Residue-level contacts at the interface:
Residue N92 in chain B is in contact with residue F52 in chain A (closest heavy-atom distance 3.5 Å).
Residue N92 in chain B interacts with residue Q50 in chain A (closest heavy-atom distance 4.8 Å).
Residue N92 in chain B is in contact with residue T49 in chain A (closest heavy-atom distance 2.9 Å).
Residue L91 in chain B interacts with residue F52 in chain A (closest heavy-atom distance 3.8 Å).
Residue T93 in chain B contacts residue F52 in chain A (closest heavy-atom distance 4.4 Å).
Residue R30 in chain B interacts with residue D47 in chain A (closest heavy-atom distance 3.5 Å).
Residue R30 in chain B interacts with residue T49 in chain A (closest heavy-atom distance 4.5 Å).
Residue F96 in chain B contacts residue F52 in chain A (closest heavy-atom distance 3.3 Å).
Residue Y94 in chain B is in contact with residue Q50 in chain A (closest heavy-atom distance 4.0 Å).
Residue Y94 in chain B interacts with residue F52 in chain A (closest heavy-atom distance 4.0 Å).

This data describes a binding interaction between two proteins.

Sequence of chain B:
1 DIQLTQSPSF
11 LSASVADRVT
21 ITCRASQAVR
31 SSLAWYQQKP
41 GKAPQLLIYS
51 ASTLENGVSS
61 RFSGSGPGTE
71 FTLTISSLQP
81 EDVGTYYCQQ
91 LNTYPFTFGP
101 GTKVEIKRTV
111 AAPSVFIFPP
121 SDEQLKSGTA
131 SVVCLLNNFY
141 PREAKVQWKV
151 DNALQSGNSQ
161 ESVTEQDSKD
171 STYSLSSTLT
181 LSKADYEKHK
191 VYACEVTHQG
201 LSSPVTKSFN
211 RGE

Sequence of chain A:
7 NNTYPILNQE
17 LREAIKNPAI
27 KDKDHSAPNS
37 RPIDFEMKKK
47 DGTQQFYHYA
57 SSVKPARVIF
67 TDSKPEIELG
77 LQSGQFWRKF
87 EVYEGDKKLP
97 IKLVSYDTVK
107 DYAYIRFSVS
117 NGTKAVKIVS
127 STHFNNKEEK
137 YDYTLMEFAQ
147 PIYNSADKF